Sequence of the second protein:
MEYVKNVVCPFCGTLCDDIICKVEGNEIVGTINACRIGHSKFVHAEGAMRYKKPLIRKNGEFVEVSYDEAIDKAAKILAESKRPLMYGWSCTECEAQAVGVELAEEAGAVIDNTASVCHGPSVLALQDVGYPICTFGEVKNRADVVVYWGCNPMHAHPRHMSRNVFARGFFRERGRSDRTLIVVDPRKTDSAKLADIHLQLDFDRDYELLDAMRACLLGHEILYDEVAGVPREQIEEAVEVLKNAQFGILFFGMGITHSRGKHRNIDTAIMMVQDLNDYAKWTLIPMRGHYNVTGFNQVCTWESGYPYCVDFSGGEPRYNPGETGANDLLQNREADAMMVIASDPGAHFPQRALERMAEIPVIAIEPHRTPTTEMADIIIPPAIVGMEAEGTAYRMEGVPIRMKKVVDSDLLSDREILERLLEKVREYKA

This data describes a binding interaction between two proteins.

Residue-level contacts at the interface:
Residue S90 in the first protein contacts residue S304 in the second protein (closest heavy-atom distance 2.8 Å).
Residue H124 in the first protein is in contact with residue Y394 in the second protein (closest heavy-atom distance 3.4 Å).
Residue G189 in the first protein is in contact with residue F247 in the second protein (closest heavy-atom distance 3.3 Å).
Residue S76 in the first protein interacts with residue G305 in the second protein (closest heavy-atom distance 3.5 Å).
Residue Y325 in the first protein interacts with residue D278 in the second protein (closest heavy-atom distance 2.7 Å).
Residue S76 in the first protein interacts with residue Y306 in the second protein (closest heavy-atom distance 3.3 Å).
Residue A88 in the first protein contacts residue E303 in the second protein (closest heavy-atom distance 3.4 Å).
Residue N547 in the first protein contacts residue D17 in the second protein (closest heavy-atom distance 2.9 Å).
Residue A88 in the first protein contacts residue E105 in the second protein (closest heavy-atom distance 3.0 Å).
Residue W335 in the first protein contacts residue Q274 in the second protein (closest heavy-atom distance 3.2 Å).
Residue E127 in the first protein is in contact with residue T392 in the second protein (closest heavy-atom distance 2.7 Å).
Residue D339 in the first protein interacts with residue C134 in the second protein (closest heavy-atom distance 3.3 Å).
Residue S96 in the first protein contacts residue W302 in the second protein (closest heavy-atom distance 3.3 Å).
Residue A80 in the first protein interacts with residue E316 in the second protein (closest heavy-atom distance 3.2 Å).
Residue D131 in the first protein contacts residue W302 in the second protein (closest heavy-atom distance 2.8 Å).
Residue W188 in the first protein contacts residue K281 in the second protein (closest heavy-atom distance 3.0 Å).
Residue K77 in the first protein is in contact with residue Y306 in the second protein (closest heavy-atom distance 3.2 Å).
Residue E128 in the first protein contacts residue W302 in the second protein (closest heavy-atom distance 3.4 Å).
Residue E341 in the first protein is in contact with residue G137 in the second protein (closest heavy-atom distance 2.9 Å).
Residue W335 in the first protein is in contact with residue Y131 in the second protein (closest heavy-atom distance 3.0 Å).
Residue Y543 in the first protein interacts with residue N141 in the second protein (closest heavy-atom distance 3.0 Å).
Residue R123 in the first protein contacts residue P400 in the second protein (closest heavy-atom distance 3.1 Å).
Residue S545 in the first protein contacts residue R163 in the second protein (closest heavy-atom distance 2.8 Å).
Residue D339 in the first protein is in contact with residue I133 in the second protein (closest heavy-atom distance 3.4 Å).
Residue E341 in the first protein contacts residue T135 in the second protein (closest heavy-atom distance 2.7 Å).
Residue Y325 in the first protein interacts with residue N277 in the second protein (closest heavy-atom distance 3.4 Å).
Residue A336 in the first protein is in contact with residue Y131 in the second protein (closest heavy-atom distance 3.3 Å).
Residue N550 in the first protein contacts residue K404 in the second protein (closest heavy-atom distance 3.0 Å).
Residue M70 in the first protein interacts with residue T301 in the second protein (closest heavy-atom distance 3.3 Å).
Residue N66 in the first protein interacts with residue T301 in the second protein (closest heavy-atom distance 3.3 Å).
Residue N337 in the first protein contacts residue Y131 in the second protein (closest heavy-atom distance 3.0 Å).
Residue Y557 in the first protein contacts residue T392 in the second protein (closest heavy-atom distance 2.7 Å).
Residue W190 in the first protein is in contact with residue R142 in the second protein (closest heavy-atom distance 3.3 Å).
Residue T97 in the first protein interacts with residue W302 in the second protein (closest heavy-atom distance 2.8 Å).
Residue H124 in the first protein interacts with residue Q298 in the second protein (closest heavy-atom distance 3.3 Å).
Residue V546 in the first protein interacts with residue R395 in the second protein (closest heavy-atom distance 3.5 Å).
Residue D131 in the first protein contacts residue E303 in the second protein (closest heavy-atom distance 2.7 Å).
Residue Y557 in the first protein is in contact with residue R402 in the second protein (closest heavy-atom distance 3.1 Å).
Residue C338 in the first protein contacts residue I133 in the second protein (closest heavy-atom distance 3.3 Å).
Residue R87 in the first protein contacts residue E105 in the second protein (closest heavy-atom distance 2.9 Å).
Residue N550 in the first protein contacts residue D17 in the second protein (closest heavy-atom distance 3.1 Å).
Residue R87 in the first protein contacts residue E303 in the second protein (closest heavy-atom distance 3.1 Å).
Residue D339 in the first protein contacts residue T135 in the second protein (closest heavy-atom distance 3.0 Å).
Residue N337 in the first protein is in contact with residue I133 in the second protein (closest heavy-atom distance 2.8 Å).
Residue W335 in the first protein interacts with residue G130 in the second protein (closest heavy-atom distance 3.4 Å).
Residue Y71 in the first protein is in contact with residue Q127 in the second protein (closest heavy-atom distance 3.3 Å).
Residue R69 in the first protein is in contact with residue T301 in the second protein (closest heavy-atom distance 3.5 Å).
Residue N547 in the first protein interacts with residue N6 in the second protein (closest heavy-atom distance 2.8 Å).
Residue E127 in the first protein contacts residue Y394 in the second protein (closest heavy-atom distance 2.8 Å).
Residue E186 in the first protein interacts with residue R142 in the second protein (closest heavy-atom distance 3.0 Å).
Residue N66 in the first protein is in contact with residue Q298 in the second protein (closest heavy-atom distance 2.9 Å).
Residue Q542 in the first protein contacts residue K140 in the second protein (closest heavy-atom distance 3.4 Å).
Residue G189 in the first protein interacts with residue K281 in the second protein (closest heavy-atom distance 3.5 Å).
Residue Y544 in the first protein contacts residue K140 in the second protein (closest heavy-atom distance 3.1 Å).
Residue N550 in the first protein interacts with residue N6 in the second protein (closest heavy-atom distance 3.2 Å).
Residue N66 in the first protein interacts with residue W302 in the second protein (closest heavy-atom distance 3.3 Å).
Residue M70 in the first protein contacts residue Q127 in the second protein (closest heavy-atom distance 3.0 Å).
Residue S545 in the first protein interacts with residue R395 in the second protein (closest heavy-atom distance 2.8 Å).
Residue D339 in the first protein interacts with residue K281 in the second protein (closest heavy-atom distance 2.8 Å).
Residue K334 in the first protein interacts with residue Q127 in the second protein (closest heavy-atom distance 2.8 Å).

Sequence of the first protein:
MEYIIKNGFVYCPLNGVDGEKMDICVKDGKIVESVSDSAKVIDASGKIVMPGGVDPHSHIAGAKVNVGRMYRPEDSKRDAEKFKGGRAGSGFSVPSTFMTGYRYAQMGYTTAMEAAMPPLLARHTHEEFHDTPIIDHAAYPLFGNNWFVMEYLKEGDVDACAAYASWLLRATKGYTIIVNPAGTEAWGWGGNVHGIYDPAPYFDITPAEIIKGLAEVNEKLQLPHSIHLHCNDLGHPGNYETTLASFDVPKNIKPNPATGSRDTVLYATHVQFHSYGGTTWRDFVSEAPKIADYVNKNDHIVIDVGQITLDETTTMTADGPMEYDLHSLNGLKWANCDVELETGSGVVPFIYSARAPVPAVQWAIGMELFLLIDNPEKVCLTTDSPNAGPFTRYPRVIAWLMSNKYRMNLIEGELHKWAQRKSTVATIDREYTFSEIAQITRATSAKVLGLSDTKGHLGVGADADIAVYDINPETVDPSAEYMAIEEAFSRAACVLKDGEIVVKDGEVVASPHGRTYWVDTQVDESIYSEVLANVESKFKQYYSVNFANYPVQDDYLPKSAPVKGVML